Residue-level contacts at the interface:
Residue P253 in the second protein contacts residue K6 in the first protein (closest heavy-atom distance 3.2 Å).
Residue V45 in the second protein is in contact with residue Q5 in the first protein (closest heavy-atom distance 3.3 Å).
Residue L126 in the second protein interacts with residue H13 in the first protein (closest heavy-atom distance 3.6 Å).
Residue K254 in the second protein is in contact with residue V3 in the first protein (closest heavy-atom distance 3.6 Å).
Residue G127 in the second protein interacts with residue P14 in the first protein (closest heavy-atom distance 4.5 Å).
Residue I128 in the second protein is in contact with residue F12 in the first protein (closest heavy-atom distance 3.9 Å).
Residue K254 in the second protein is in contact with residue L4 in the first protein (closest heavy-atom distance 3.2 Å).
Residue D257 in the second protein interacts with residue L4 in the first protein (closest heavy-atom distance 3.3 Å).
Residue A252 in the second protein is in contact with residue K6 in the first protein (closest heavy-atom distance 3.2 Å).
Residue H44 in the second protein contacts residue T9 in the first protein (closest heavy-atom distance 3.8 Å).
Residue E256 in the second protein interacts with residue S1 in the first protein (closest heavy-atom distance 4.9 Å).
Residue H44 in the second protein interacts with residue I8 in the first protein (closest heavy-atom distance 2.6 Å).
Residue Q125 in the second protein interacts with residue K15 in the first protein (closest heavy-atom distance 2.9 Å).
Residue K254 in the second protein interacts with residue K6 in the first protein (closest heavy-atom distance 4.3 Å).
Residue I255 in the second protein is in contact with residue V3 in the first protein (closest heavy-atom distance 3.3 Å).
Residue E256 in the second protein contacts residue A2 in the first protein (closest heavy-atom distance 4.3 Å).
Residue L47 in the second protein is in contact with residue F12 in the first protein (closest heavy-atom distance 4.8 Å).
Residue P234 in the second protein contacts residue F12 in the first protein (closest heavy-atom distance 3.8 Å).
Residue Y250 in the second protein contacts residue I8 in the first protein (closest heavy-atom distance 4.0 Å).
Residue M40 in the second protein interacts with residue T9 in the first protein (closest heavy-atom distance 4.0 Å).
Residue G127 in the second protein interacts with residue H13 in the first protein (closest heavy-atom distance 2.9 Å).
Residue V45 in the second protein interacts with residue K7 in the first protein (closest heavy-atom distance 3.9 Å).
Residue L126 in the second protein contacts residue F12 in the first protein (closest heavy-atom distance 3.6 Å).
Residue A208 in the second protein contacts residue Q5 in the first protein (closest heavy-atom distance 3.8 Å).
Residue L126 in the second protein interacts with residue I8 in the first protein (closest heavy-atom distance 3.9 Å).
Residue G127 in the second protein contacts residue F12 in the first protein (closest heavy-atom distance 3.5 Å).
Residue P253 in the second protein is in contact with residue Q5 in the first protein (closest heavy-atom distance 3.4 Å).
Residue I255 in the second protein interacts with residue L4 in the first protein (closest heavy-atom distance 2.8 Å).
Residue T206 in the second protein is in contact with residue V3 in the first protein (closest heavy-atom distance 4.2 Å).
Residue L126 in the second protein is in contact with residue P14 in the first protein (closest heavy-atom distance 3.8 Å).
Residue P234 in the second protein is in contact with residue Y11 in the first protein (closest heavy-atom distance 3.8 Å).
Residue K254 in the second protein is in contact with residue Q5 in the first protein (closest heavy-atom distance 3.6 Å).
Residue E256 in the second protein interacts with residue V3 in the first protein (closest heavy-atom distance 4.2 Å).
Residue V45 in the second protein is in contact with residue K6 in the first protein (closest heavy-atom distance 3.5 Å).
Residue Q125 in the second protein interacts with residue H13 in the first protein (closest heavy-atom distance 4.5 Å).
Residue Q125 in the second protein interacts with residue P14 in the first protein (closest heavy-atom distance 3.4 Å).
Residue P129 in the second protein is in contact with residue F12 in the first protein (closest heavy-atom distance 3.8 Å).
Residue P234 in the second protein contacts residue I8 in the first protein (closest heavy-atom distance 4.1 Å).
Residue L126 in the second protein contacts residue K15 in the first protein (closest heavy-atom distance 4.1 Å).
Residue M40 in the second protein is in contact with residue I8 in the first protein (closest heavy-atom distance 3.8 Å).
Residue E124 in the second protein is in contact with residue P14 in the first protein (closest heavy-atom distance 3.6 Å).
Residue I255 in the second protein contacts residue K6 in the first protein (closest heavy-atom distance 4.5 Å).
Residue G127 in the second protein interacts with residue K15 in the first protein (closest heavy-atom distance 3.9 Å).
Residue Q131 in the second protein interacts with residue F12 in the first protein (closest heavy-atom distance 4.9 Å).
Residue A252 in the second protein interacts with residue I8 in the first protein (closest heavy-atom distance 3.9 Å).
Residue A252 in the second protein interacts with residue K7 in the first protein (closest heavy-atom distance 3.6 Å).
Residue S46 in the second protein is in contact with residue I8 in the first protein (closest heavy-atom distance 3.9 Å).
Residue Y250 in the second protein contacts residue F12 in the first protein (closest heavy-atom distance 3.6 Å).
Residue A252 in the second protein is in contact with residue Y11 in the first protein (closest heavy-atom distance 4.3 Å).
Residue H44 in the second protein is in contact with residue K7 in the first protein (closest heavy-atom distance 3.0 Å).
Residue D232 in the second protein interacts with residue Y11 in the first protein (closest heavy-atom distance 3.0 Å).
Residue L47 in the second protein contacts residue I8 in the first protein (closest heavy-atom distance 4.0 Å).
Residue E256 in the second protein contacts residue L4 in the first protein (closest heavy-atom distance 4.0 Å).
Residue P253 in the second protein interacts with residue L4 in the first protein (closest heavy-atom distance 4.2 Å).
Residue V45 in the second protein is in contact with residue I8 in the first protein (closest heavy-atom distance 3.2 Å).
Residue A252 in the second protein is in contact with residue Q5 in the first protein (closest heavy-atom distance 2.9 Å).
Residue V233 in the second protein is in contact with residue Y11 in the first protein (closest heavy-atom distance 3.9 Å).
Residue S43 in the second protein contacts residue K7 in the first protein (closest heavy-atom distance 3.4 Å).
Residue L251 in the second protein is in contact with residue I8 in the first protein (closest heavy-atom distance 4.4 Å).
Residue P253 in the second protein is in contact with residue Y11 in the first protein (closest heavy-atom distance 3.3 Å).

The following describes two proteins that form a bound complex.

Sequence of the second protein:
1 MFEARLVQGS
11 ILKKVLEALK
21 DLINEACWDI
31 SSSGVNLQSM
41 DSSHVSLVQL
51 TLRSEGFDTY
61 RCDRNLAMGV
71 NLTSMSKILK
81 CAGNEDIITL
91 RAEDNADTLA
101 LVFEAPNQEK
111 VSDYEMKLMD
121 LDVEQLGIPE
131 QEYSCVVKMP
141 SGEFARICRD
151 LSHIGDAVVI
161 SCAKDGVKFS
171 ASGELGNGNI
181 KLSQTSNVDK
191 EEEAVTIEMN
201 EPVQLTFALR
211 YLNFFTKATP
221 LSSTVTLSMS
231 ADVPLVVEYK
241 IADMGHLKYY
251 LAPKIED

Sequence of the first protein:
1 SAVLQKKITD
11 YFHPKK